Sequence of the first protein:
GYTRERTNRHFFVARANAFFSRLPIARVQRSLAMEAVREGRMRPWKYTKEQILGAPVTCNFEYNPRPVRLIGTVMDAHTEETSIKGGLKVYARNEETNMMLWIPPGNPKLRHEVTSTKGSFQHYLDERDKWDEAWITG

These two protein chains interact to form a complex.

Contacts between the two chains:
Residue K130 in the first protein contacts residue A2 in the second protein (closest heavy-atom distance 3.4 Å).
Residue E133 in the first protein is in contact with residue A2 in the second protein (closest heavy-atom distance 3.0 Å).
Residue E133 in the first protein interacts with residue A1 in the second protein (closest heavy-atom distance 3.2 Å).
Residue E96 in the first protein interacts with residue A8 in the second protein (closest heavy-atom distance 4.3 Å).
Residue D129 in the first protein interacts with residue A2 in the second protein (closest heavy-atom distance 3.2 Å).
Residue E133 in the first protein contacts residue A3 in the second protein (closest heavy-atom distance 2.4 Å).

Sequence of the second protein:
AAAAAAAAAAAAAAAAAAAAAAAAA